Sequence of chain B:
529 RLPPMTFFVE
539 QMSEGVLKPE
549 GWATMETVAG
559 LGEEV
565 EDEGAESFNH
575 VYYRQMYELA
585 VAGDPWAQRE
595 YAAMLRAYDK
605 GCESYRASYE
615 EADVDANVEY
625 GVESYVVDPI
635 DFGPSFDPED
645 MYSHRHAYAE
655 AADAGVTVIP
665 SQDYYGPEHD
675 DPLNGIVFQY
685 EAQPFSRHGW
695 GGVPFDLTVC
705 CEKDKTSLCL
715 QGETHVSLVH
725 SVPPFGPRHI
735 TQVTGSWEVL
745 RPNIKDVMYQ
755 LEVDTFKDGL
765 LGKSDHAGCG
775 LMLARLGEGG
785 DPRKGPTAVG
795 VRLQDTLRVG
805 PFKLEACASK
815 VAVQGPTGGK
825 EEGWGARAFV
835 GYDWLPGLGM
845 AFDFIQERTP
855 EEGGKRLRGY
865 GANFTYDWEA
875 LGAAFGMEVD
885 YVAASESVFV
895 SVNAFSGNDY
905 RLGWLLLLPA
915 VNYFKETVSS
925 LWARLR

This data describes a binding interaction between two proteins.

Residue-level contacts at the interface:
Residue G603 in chain A contacts residue S628 in chain B (closest heavy-atom distance 3.2 Å).
Residue R470 in chain A contacts residue E920 in chain B (closest heavy-atom distance 3.1 Å).
Residue D423 in chain A is in contact with residue V894 in chain B (closest heavy-atom distance 3.3 Å).
Residue G700 in chain A interacts with residue K709 in chain B (closest heavy-atom distance 3.3 Å).
Residue N793 in chain A interacts with residue I680 in chain B (closest heavy-atom distance 3.4 Å).
Residue T503 in chain A contacts residue G670 in chain B (closest heavy-atom distance 2.9 Å).
Residue F790 in chain A interacts with residue K707 in chain B (closest heavy-atom distance 3.4 Å).
Residue R599 in chain A contacts residue E627 in chain B (closest heavy-atom distance 3.4 Å).
Residue N602 in chain A is in contact with residue V626 in chain B (closest heavy-atom distance 3.0 Å).
Residue E540 in chain A contacts residue P642 in chain B (closest heavy-atom distance 2.9 Å).
Residue F498 in chain A interacts with residue S639 in chain B (closest heavy-atom distance 3.3 Å).
Residue M418 in chain A interacts with residue S900 in chain B (closest heavy-atom distance 3.1 Å).
Residue F600 in chain A contacts residue E627 in chain B (closest heavy-atom distance 3.2 Å).
Residue R665 in chain A contacts residue N621 in chain B (closest heavy-atom distance 3.3 Å).
Residue Y696 in chain A contacts residue D675 in chain B (closest heavy-atom distance 3.4 Å).
Residue E540 in chain A is in contact with residue E643 in chain B (closest heavy-atom distance 3.5 Å).
Residue F592 in chain A contacts residue D644 in chain B (closest heavy-atom distance 3.4 Å).
Residue L187 in chain A contacts residue R600 in chain B (closest heavy-atom distance 3.3 Å).
Residue D199 in chain A contacts residue R593 in chain B (closest heavy-atom distance 3.2 Å).
Residue S417 in chain A contacts residue Y904 in chain B (closest heavy-atom distance 3.2 Å).
Residue E796 in chain A interacts with residue A651 in chain B (closest heavy-atom distance 3.2 Å).
Residue L428 in chain A interacts with residue E890 in chain B (closest heavy-atom distance 2.8 Å).
Residue K526 in chain A is in contact with residue D641 in chain B (closest heavy-atom distance 3.1 Å).
Residue S449 in chain A is in contact with residue Y904 in chain B (closest heavy-atom distance 2.6 Å).
Residue K538 in chain A contacts residue D644 in chain B (closest heavy-atom distance 2.4 Å).
Residue R665 in chain A contacts residue G625 in chain B (closest heavy-atom distance 3.3 Å).
Residue Q190 in chain A contacts residue R600 in chain B (closest heavy-atom distance 3.3 Å).
Residue R522 in chain A contacts residue E672 in chain B (closest heavy-atom distance 3.1 Å).
Residue I601 in chain A interacts with residue V626 in chain B (closest heavy-atom distance 3.5 Å).
Residue L422 in chain A is in contact with residue S895 in chain B (closest heavy-atom distance 3.4 Å).
Residue K502 in chain A interacts with residue G670 in chain B (closest heavy-atom distance 3.5 Å).
Residue H703 in chain A contacts residue P671 in chain B (closest heavy-atom distance 3.3 Å).
Residue T503 in chain A contacts residue E672 in chain B (closest heavy-atom distance 3.3 Å).
Residue N471 in chain A contacts residue E920 in chain B (closest heavy-atom distance 3.0 Å).
Residue Q427 in chain A interacts with residue E890 in chain B (closest heavy-atom distance 2.9 Å).
Residue I194 in chain A is in contact with residue R593 in chain B (closest heavy-atom distance 2.8 Å).
Residue K137 in chain A is in contact with residue D603 in chain B (closest heavy-atom distance 3.2 Å).
Residue L420 in chain A interacts with residue N897 in chain B (closest heavy-atom distance 3.3 Å).
Residue Y696 in chain A is in contact with residue R649 in chain B (closest heavy-atom distance 3.5 Å).
Residue K538 in chain A is in contact with residue E643 in chain B (closest heavy-atom distance 3.0 Å).
Residue K502 in chain A interacts with residue P671 in chain B (closest heavy-atom distance 3.3 Å).
Residue E796 in chain A interacts with residue R649 in chain B (closest heavy-atom distance 3.2 Å).
Residue L422 in chain A interacts with residue V896 in chain B (closest heavy-atom distance 2.9 Å).
Residue W424 in chain A contacts residue V894 in chain B (closest heavy-atom distance 2.6 Å).
Residue E419 in chain A contacts residue A898 in chain B (closest heavy-atom distance 3.4 Å).
Residue T188 in chain A interacts with residue R593 in chain B (closest heavy-atom distance 3.4 Å).
Residue Q546 in chain A contacts residue F640 in chain B (closest heavy-atom distance 3.4 Å).
Residue L420 in chain A interacts with residue A898 in chain B (closest heavy-atom distance 2.9 Å).
Residue K502 in chain A contacts residue S639 in chain B (closest heavy-atom distance 3.0 Å).
Residue W469 in chain A interacts with residue N916 in chain B (closest heavy-atom distance 3.3 Å).
Residue H450 in chain A interacts with residue Y904 in chain B (closest heavy-atom distance 3.4 Å).
Residue Q496 in chain A interacts with residue P638 in chain B (closest heavy-atom distance 3.5 Å).
Residue P472 in chain A interacts with residue E920 in chain B (closest heavy-atom distance 3.3 Å).
Residue G337 in chain A contacts residue E873 in chain B (closest heavy-atom distance 3.3 Å).
Residue K526 in chain A is in contact with residue S639 in chain B (closest heavy-atom distance 3.4 Å).
Residue S473 in chain A is in contact with residue E920 in chain B (closest heavy-atom distance 2.6 Å).
Residue F600 in chain A is in contact with residue S628 in chain B (closest heavy-atom distance 3.1 Å).
Residue H703 in chain A contacts residue D674 in chain B (closest heavy-atom distance 3.1 Å).
Residue W662 in chain A contacts residue N621 in chain B (closest heavy-atom distance 3.3 Å).
Residue F426 in chain A is in contact with residue V892 in chain B (closest heavy-atom distance 3.0 Å).

Sequence of chain A:
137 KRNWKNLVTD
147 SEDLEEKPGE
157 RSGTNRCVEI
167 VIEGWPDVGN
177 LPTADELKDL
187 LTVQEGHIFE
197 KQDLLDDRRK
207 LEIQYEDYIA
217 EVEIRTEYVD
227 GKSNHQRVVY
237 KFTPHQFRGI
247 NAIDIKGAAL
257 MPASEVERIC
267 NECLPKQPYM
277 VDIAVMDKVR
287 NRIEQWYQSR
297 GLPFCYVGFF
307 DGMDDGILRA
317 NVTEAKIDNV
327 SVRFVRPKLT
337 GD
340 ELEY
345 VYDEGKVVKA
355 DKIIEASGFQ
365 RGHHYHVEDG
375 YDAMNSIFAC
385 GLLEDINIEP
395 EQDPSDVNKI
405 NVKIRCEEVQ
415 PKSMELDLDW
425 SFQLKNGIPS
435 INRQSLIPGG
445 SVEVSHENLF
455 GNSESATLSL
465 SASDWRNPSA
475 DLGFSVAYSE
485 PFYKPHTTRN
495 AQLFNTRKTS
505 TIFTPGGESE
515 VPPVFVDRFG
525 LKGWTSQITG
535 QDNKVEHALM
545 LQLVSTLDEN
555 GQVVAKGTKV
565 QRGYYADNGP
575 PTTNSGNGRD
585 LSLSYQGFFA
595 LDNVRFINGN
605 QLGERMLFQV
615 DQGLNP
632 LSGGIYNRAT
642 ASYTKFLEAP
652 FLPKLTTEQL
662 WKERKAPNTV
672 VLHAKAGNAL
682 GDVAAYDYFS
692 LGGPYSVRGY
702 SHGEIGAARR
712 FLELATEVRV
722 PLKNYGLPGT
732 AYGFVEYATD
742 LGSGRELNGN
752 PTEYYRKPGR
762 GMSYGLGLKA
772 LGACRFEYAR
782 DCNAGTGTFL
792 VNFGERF